Sequence of protein 2:
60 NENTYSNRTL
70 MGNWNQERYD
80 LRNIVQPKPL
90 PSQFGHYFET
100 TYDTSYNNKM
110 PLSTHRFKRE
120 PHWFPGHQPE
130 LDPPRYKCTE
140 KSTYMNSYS

Sequence of protein 1:
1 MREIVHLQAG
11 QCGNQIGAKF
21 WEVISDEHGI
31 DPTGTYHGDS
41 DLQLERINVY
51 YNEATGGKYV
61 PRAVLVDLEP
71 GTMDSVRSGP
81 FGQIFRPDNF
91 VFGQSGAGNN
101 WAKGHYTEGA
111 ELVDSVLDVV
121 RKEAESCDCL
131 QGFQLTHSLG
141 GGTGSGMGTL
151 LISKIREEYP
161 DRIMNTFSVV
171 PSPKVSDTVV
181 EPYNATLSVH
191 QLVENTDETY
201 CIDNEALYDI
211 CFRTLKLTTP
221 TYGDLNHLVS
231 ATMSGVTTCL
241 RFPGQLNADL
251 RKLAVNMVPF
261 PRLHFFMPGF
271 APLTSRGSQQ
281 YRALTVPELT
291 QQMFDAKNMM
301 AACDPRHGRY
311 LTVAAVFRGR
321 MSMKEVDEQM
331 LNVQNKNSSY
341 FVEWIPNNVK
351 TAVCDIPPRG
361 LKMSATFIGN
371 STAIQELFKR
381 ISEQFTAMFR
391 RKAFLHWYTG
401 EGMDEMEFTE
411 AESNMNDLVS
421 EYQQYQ

This data describes a binding interaction between two proteins.

Interface contacts:
Residue R276 in protein 1 is in contact with residue G125 in protein 2 (closest heavy-atom distance 3.7 Å).
Residue D355 in protein 1 is in contact with residue S141 in protein 2 (closest heavy-atom distance 3.5 Å).
Residue H227 in protein 1 is in contact with residue H121 in protein 2 (closest heavy-atom distance 3.3 Å).
Residue R320 in protein 1 is in contact with residue K140 in protein 2 (closest heavy-atom distance 3.3 Å).
Residue R276 in protein 1 is in contact with residue Q127 in protein 2 (closest heavy-atom distance 3.5 Å).
Residue L42 in protein 1 is in contact with residue E139 in protein 2 (closest heavy-atom distance 4.1 Å).
Residue Q245 in protein 1 interacts with residue T142 in protein 2 (closest heavy-atom distance 3.7 Å).
Residue T218 in protein 1 is in contact with residue E76 in protein 2 (closest heavy-atom distance 3.7 Å).
Residue L215 in protein 1 interacts with residue F123 in protein 2 (closest heavy-atom distance 3.6 Å).
Residue G360 in protein 1 interacts with residue H126 in protein 2 (closest heavy-atom distance 3.9 Å).
Residue L215 in protein 1 contacts residue G125 in protein 2 (closest heavy-atom distance 3.6 Å).
Residue L228 in protein 1 is in contact with residue P124 in protein 2 (closest heavy-atom distance 3.6 Å).
Residue R359 in protein 1 interacts with residue P120 in protein 2 (closest heavy-atom distance 4.1 Å).
Residue Q280 in protein 1 contacts residue L130 in protein 2 (closest heavy-atom distance 2.9 Å).
Residue R359 in protein 1 interacts with residue C137 in protein 2 (closest heavy-atom distance 3.5 Å).
Residue E27 in protein 1 interacts with residue W122 in protein 2 (closest heavy-atom distance 4.2 Å).
Residue L217 in protein 1 interacts with residue P124 in protein 2 (closest heavy-atom distance 3.9 Å).
Residue Q279 in protein 1 is in contact with residue Q127 in protein 2 (closest heavy-atom distance 3.1 Å).
Residue R359 in protein 1 contacts residue T138 in protein 2 (closest heavy-atom distance 3.9 Å).
Residue D39 in protein 1 interacts with residue T138 in protein 2 (closest heavy-atom distance 4.2 Å).
Residue D39 in protein 1 is in contact with residue C137 in protein 2 (closest heavy-atom distance 3.5 Å).
Residue Q280 in protein 1 interacts with residue D131 in protein 2 (closest heavy-atom distance 3.5 Å).
Residue D355 in protein 1 contacts residue T142 in protein 2 (closest heavy-atom distance 3.2 Å).
Residue S275 in protein 1 interacts with residue Q75 in protein 2 (closest heavy-atom distance 4.1 Å).
Residue R276 in protein 1 interacts with residue D79 in protein 2 (closest heavy-atom distance 2.3 Å).
Residue Q43 in protein 1 is in contact with residue T138 in protein 2 (closest heavy-atom distance 3.1 Å).
Residue R320 in protein 1 interacts with residue T142 in protein 2 (closest heavy-atom distance 3.4 Å).
Residue S40 in protein 1 contacts residue T138 in protein 2 (closest heavy-atom distance 4.2 Å).
Residue D224 in protein 1 interacts with residue P124 in protein 2 (closest heavy-atom distance 3.6 Å).
Residue R320 in protein 1 is in contact with residue E139 in protein 2 (closest heavy-atom distance 4.0 Å).
Residue Q279 in protein 1 is in contact with residue H126 in protein 2 (closest heavy-atom distance 3.4 Å).
Residue S40 in protein 1 interacts with residue K140 in protein 2 (closest heavy-atom distance 3.7 Å).
Residue R276 in protein 1 contacts residue E76 in protein 2 (closest heavy-atom distance 3.0 Å).
Residue P357 in protein 1 is in contact with residue E139 in protein 2 (closest heavy-atom distance 4.2 Å).
Residue H227 in protein 1 interacts with residue W122 in protein 2 (closest heavy-atom distance 3.8 Å).
Residue D26 in protein 1 is in contact with residue W122 in protein 2 (closest heavy-atom distance 3.2 Å).
Residue R320 in protein 1 contacts residue S141 in protein 2 (closest heavy-atom distance 3.9 Å).
Residue P272 in protein 1 interacts with residue F123 in protein 2 (closest heavy-atom distance 3.8 Å).
Residue G277 in protein 1 is in contact with residue Y78 in protein 2 (closest heavy-atom distance 3.4 Å).
Residue K362 in protein 1 contacts residue Y135 in protein 2 (closest heavy-atom distance 3.9 Å).
Residue P358 in protein 1 is in contact with residue W122 in protein 2 (closest heavy-atom distance 3.5 Å).
Residue G277 in protein 1 is in contact with residue Q75 in protein 2 (closest heavy-atom distance 3.2 Å).
Residue L361 in protein 1 interacts with residue Y135 in protein 2 (closest heavy-atom distance 4.3 Å).
Residue R359 in protein 1 contacts residue W122 in protein 2 (closest heavy-atom distance 2.4 Å).
Residue D26 in protein 1 contacts residue P120 in protein 2 (closest heavy-atom distance 3.1 Å).
Residue K216 in protein 1 contacts residue Q75 in protein 2 (closest heavy-atom distance 4.1 Å).
Residue R276 in protein 1 is in contact with residue Q75 in protein 2 (closest heavy-atom distance 3.7 Å).
Residue L273 in protein 1 is in contact with residue F123 in protein 2 (closest heavy-atom distance 3.7 Å).
Residue H227 in protein 1 interacts with residue P124 in protein 2 (closest heavy-atom distance 4.3 Å).
Residue R320 in protein 1 contacts residue N145 in protein 2 (closest heavy-atom distance 3.1 Å).
Residue L42 in protein 1 is in contact with residue T138 in protein 2 (closest heavy-atom distance 3.7 Å).
Residue L361 in protein 1 contacts residue H126 in protein 2 (closest heavy-atom distance 4.1 Å).
Residue T274 in protein 1 interacts with residue F123 in protein 2 (closest heavy-atom distance 3.2 Å).
Residue R359 in protein 1 is in contact with residue K136 in protein 2 (closest heavy-atom distance 3.0 Å).
Residue V23 in protein 1 interacts with residue W122 in protein 2 (closest heavy-atom distance 3.7 Å).
Residue Q279 in protein 1 is in contact with residue G125 in protein 2 (closest heavy-atom distance 2.4 Å).
Residue I356 in protein 1 interacts with residue E139 in protein 2 (closest heavy-atom distance 3.7 Å).
Residue A231 in protein 1 interacts with residue W122 in protein 2 (closest heavy-atom distance 4.2 Å).
Residue I356 in protein 1 interacts with residue T138 in protein 2 (closest heavy-atom distance 3.7 Å).
Residue G360 in protein 1 interacts with residue Y135 in protein 2 (closest heavy-atom distance 3.2 Å).